Sequence of protein 2:
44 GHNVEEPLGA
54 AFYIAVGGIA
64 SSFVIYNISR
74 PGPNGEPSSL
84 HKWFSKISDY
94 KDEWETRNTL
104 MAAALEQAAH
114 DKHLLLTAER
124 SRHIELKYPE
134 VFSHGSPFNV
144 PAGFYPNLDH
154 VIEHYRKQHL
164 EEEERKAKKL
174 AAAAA

Residue-level contacts at the interface:
Residue H137 in protein 2 contacts residue Q19 in protein 1 (closest heavy-atom distance 4.3 Å).
Residue F135 in protein 2 contacts residue A23 in protein 1 (closest heavy-atom distance 3.6 Å).
Residue H126 in protein 2 interacts with residue E31 in protein 1 (closest heavy-atom distance 3.8 Å).
Residue R125 in protein 2 is in contact with residue K37 in protein 1 (closest heavy-atom distance 4.4 Å).
Residue Y158 in protein 2 contacts residue V26 in protein 1 (closest heavy-atom distance 3.5 Å).
Residue F147 in protein 2 contacts residue F15 in protein 1 (closest heavy-atom distance 4.2 Å).
Residue V143 in protein 2 interacts with residue P11 in protein 1 (closest heavy-atom distance 4.0 Å).
Residue S139 in protein 2 contacts residue G10 in protein 1 (closest heavy-atom distance 3.6 Å).
Residue H153 in protein 2 interacts with residue A23 in protein 1 (closest heavy-atom distance 3.5 Å).
Residue P144 in protein 2 is in contact with residue P11 in protein 1 (closest heavy-atom distance 4.4 Å).
Residue G138 in protein 2 interacts with residue F15 in protein 1 (closest heavy-atom distance 4.0 Å).
Residue I127 in protein 2 is in contact with residue Y25 in protein 1 (closest heavy-atom distance 3.1 Å).
Residue H157 in protein 2 contacts residue V26 in protein 1 (closest heavy-atom distance 3.3 Å).
Residue H137 in protein 2 contacts residue Y5 in protein 1 (closest heavy-atom distance 4.4 Å).
Residue R125 in protein 2 is in contact with residue E31 in protein 1 (closest heavy-atom distance 3.5 Å).
Residue L129 in protein 2 interacts with residue V26 in protein 1 (closest heavy-atom distance 3.8 Å).
Residue V154 in protein 2 is in contact with residue T27 in protein 1 (closest heavy-atom distance 4.1 Å).
Residue F141 in protein 2 interacts with residue P11 in protein 1 (closest heavy-atom distance 3.7 Å).
Residue P149 in protein 2 contacts residue E20 in protein 1 (closest heavy-atom distance 4.4 Å).
Residue Y148 in protein 2 interacts with residue G4 in protein 1 (closest heavy-atom distance 4.2 Å).
Residue Y148 in protein 2 interacts with residue P11 in protein 1 (closest heavy-atom distance 3.5 Å).
Residue S139 in protein 2 contacts residue Y5 in protein 1 (closest heavy-atom distance 3.6 Å).
Residue L151 in protein 2 contacts residue A23 in protein 1 (closest heavy-atom distance 4.1 Å).
Residue E122 in protein 2 is in contact with residue E31 in protein 1 (closest heavy-atom distance 4.0 Å).
Residue N142 in protein 2 contacts residue G9 in protein 1 (closest heavy-atom distance 4.4 Å).
Residue H126 in protein 2 is in contact with residue S29 in protein 1 (closest heavy-atom distance 2.9 Å).
Residue G138 in protein 2 is in contact with residue Y5 in protein 1 (closest heavy-atom distance 3.6 Å).
Residue F147 in protein 2 interacts with residue P11 in protein 1 (closest heavy-atom distance 3.3 Å).
Residue F135 in protein 2 contacts residue L22 in protein 1 (closest heavy-atom distance 3.6 Å).
Residue H137 in protein 2 interacts with residue F15 in protein 1 (closest heavy-atom distance 3.6 Å).
Residue H126 in protein 2 contacts residue Y25 in protein 1 (closest heavy-atom distance 3.8 Å).
Residue F147 in protein 2 is in contact with residue P16 in protein 1 (closest heavy-atom distance 3.5 Å).
Residue H137 in protein 2 is in contact with residue S3 in protein 1 (closest heavy-atom distance 4.3 Å).
Residue H153 in protein 2 interacts with residue T27 in protein 1 (closest heavy-atom distance 3.6 Å).
Residue V134 in protein 2 interacts with residue L22 in protein 1 (closest heavy-atom distance 3.8 Å).
Residue F135 in protein 2 is in contact with residue Q19 in protein 1 (closest heavy-atom distance 3.1 Å).
Residue S139 in protein 2 contacts residue P11 in protein 1 (closest heavy-atom distance 3.8 Å).
Residue N142 in protein 2 interacts with residue G10 in protein 1 (closest heavy-atom distance 4.0 Å).
Residue N142 in protein 2 interacts with residue P11 in protein 1 (closest heavy-atom distance 3.7 Å).
Residue P149 in protein 2 interacts with residue P16 in protein 1 (closest heavy-atom distance 4.5 Å).
Residue F135 in protein 2 contacts residue V26 in protein 1 (closest heavy-atom distance 4.3 Å).
Residue F147 in protein 2 interacts with residue S12 in protein 1 (closest heavy-atom distance 2.9 Å).
Residue H126 in protein 2 is in contact with residue S30 in protein 1 (closest heavy-atom distance 3.8 Å).
Residue L151 in protein 2 contacts residue Q19 in protein 1 (closest heavy-atom distance 3.5 Å).
Residue R125 in protein 2 is in contact with residue P34 in protein 1 (closest heavy-atom distance 4.3 Å).
Residue H157 in protein 2 is in contact with residue T27 in protein 1 (closest heavy-atom distance 4.1 Å).
Residue V154 in protein 2 contacts residue A23 in protein 1 (closest heavy-atom distance 3.5 Å).
Residue S124 in protein 2 contacts residue E31 in protein 1 (closest heavy-atom distance 3.5 Å).
Residue S139 in protein 2 is in contact with residue G9 in protein 1 (closest heavy-atom distance 2.7 Å).
Residue R123 in protein 2 is in contact with residue E31 in protein 1 (closest heavy-atom distance 4.2 Å).
Residue F141 in protein 2 interacts with residue G9 in protein 1 (closest heavy-atom distance 3.7 Å).
Residue N142 in protein 2 is in contact with residue N8 in protein 1 (closest heavy-atom distance 3.4 Å).
Residue P149 in protein 2 interacts with residue Q19 in protein 1 (closest heavy-atom distance 3.6 Å).
Residue Y148 in protein 2 interacts with residue Q19 in protein 1 (closest heavy-atom distance 4.2 Å).
Residue Y148 in protein 2 is in contact with residue F15 in protein 1 (closest heavy-atom distance 3.5 Å).
Residue R125 in protein 2 is in contact with residue Y25 in protein 1 (closest heavy-atom distance 3.7 Å).
Residue F141 in protein 2 is in contact with residue G10 in protein 1 (closest heavy-atom distance 3.1 Å).
Residue S139 in protein 2 contacts residue G4 in protein 1 (closest heavy-atom distance 2.9 Å).
Residue G138 in protein 2 contacts residue G4 in protein 1 (closest heavy-atom distance 3.6 Å).
Residue V134 in protein 2 contacts residue Q19 in protein 1 (closest heavy-atom distance 3.5 Å).

These two protein chains interact to form a complex.

Sequence of protein 1:
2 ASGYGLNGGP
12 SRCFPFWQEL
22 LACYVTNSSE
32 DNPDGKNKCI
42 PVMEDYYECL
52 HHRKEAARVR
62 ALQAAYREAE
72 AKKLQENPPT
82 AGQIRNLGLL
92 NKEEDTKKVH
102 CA